Sequence of protein 1:
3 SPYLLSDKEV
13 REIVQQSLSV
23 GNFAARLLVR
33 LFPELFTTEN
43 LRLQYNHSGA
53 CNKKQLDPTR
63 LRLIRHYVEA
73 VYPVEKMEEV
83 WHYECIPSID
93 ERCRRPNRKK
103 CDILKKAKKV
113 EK

Interface contacts:
Residue C87 in protein 1 interacts with residue V70 in protein 2 (closest heavy-atom distance 3.8 Å).
Residue W83 in protein 1 contacts residue R67 in protein 2 (closest heavy-atom distance 3.3 Å).
Residue C95 in protein 1 is in contact with residue L30 in protein 2 (closest heavy-atom distance 3.7 Å).
Residue E86 in protein 1 interacts with residue V22 in protein 2 (closest heavy-atom distance 3.2 Å).
Residue K55 in protein 1 is in contact with residue R96 in protein 2 (closest heavy-atom distance 3.9 Å).
Residue R97 in protein 1 contacts residue R44 in protein 2 (closest heavy-atom distance 2.7 Å).
Residue L30 in protein 1 is in contact with residue C95 in protein 2 (closest heavy-atom distance 3.6 Å).
Residue M79 in protein 1 contacts residue Y74 in protein 2 (closest heavy-atom distance 3.8 Å).
Residue C95 in protein 1 is in contact with residue L45 in protein 2 (closest heavy-atom distance 3.5 Å).
Residue R96 in protein 1 contacts residue K55 in protein 2 (closest heavy-atom distance 3.6 Å).
Residue D92 in protein 1 interacts with residue H49 in protein 2 (closest heavy-atom distance 2.8 Å).
Residue I91 in protein 1 interacts with residue L30 in protein 2 (closest heavy-atom distance 3.6 Å).
Residue R44 in protein 1 is in contact with residue C95 in protein 2 (closest heavy-atom distance 3.0 Å).
Residue L63 in protein 1 contacts residue W83 in protein 2 (closest heavy-atom distance 3.7 Å).
Residue V22 in protein 1 contacts residue E86 in protein 2 (closest heavy-atom distance 3.3 Å).
Residue H49 in protein 1 contacts residue D92 in protein 2 (closest heavy-atom distance 2.7 Å).
Residue I91 in protein 1 is in contact with residue L63 in protein 2 (closest heavy-atom distance 3.8 Å).
Residue S90 in protein 1 is in contact with residue G23 in protein 2 (closest heavy-atom distance 3.5 Å).
Residue R44 in protein 1 contacts residue R97 in protein 2 (closest heavy-atom distance 2.7 Å).
Residue R44 in protein 1 is in contact with residue R94 in protein 2 (closest heavy-atom distance 3.1 Å).
Residue G23 in protein 1 is in contact with residue S90 in protein 2 (closest heavy-atom distance 3.5 Å).
Residue Y74 in protein 1 is in contact with residue M79 in protein 2 (closest heavy-atom distance 3.4 Å).
Residue N48 in protein 1 is in contact with residue D92 in protein 2 (closest heavy-atom distance 3.1 Å).
Residue N42 in protein 1 is in contact with residue N99 in protein 2 (closest heavy-atom distance 3.1 Å).
Residue I91 in protein 1 interacts with residue L58 in protein 2 (closest heavy-atom distance 3.8 Å).
Residue P75 in protein 1 contacts residue E77 in protein 2 (closest heavy-atom distance 3.9 Å).
Residue V22 in protein 1 interacts with residue C87 in protein 2 (closest heavy-atom distance 3.6 Å).
Residue C95 in protein 1 interacts with residue R44 in protein 2 (closest heavy-atom distance 3.0 Å).
Residue C87 in protein 1 is in contact with residue V22 in protein 2 (closest heavy-atom distance 3.8 Å).
Residue M79 in protein 1 contacts residue P75 in protein 2 (closest heavy-atom distance 3.8 Å).
Residue M79 in protein 1 is in contact with residue V76 in protein 2 (closest heavy-atom distance 3.4 Å).
Residue V70 in protein 1 is in contact with residue M79 in protein 2 (closest heavy-atom distance 3.4 Å).
Residue E80 in protein 1 contacts residue R67 in protein 2 (closest heavy-atom distance 2.8 Å).
Residue F38 in protein 1 contacts residue R94 in protein 2 (closest heavy-atom distance 3.6 Å).
Residue V70 in protein 1 contacts residue C87 in protein 2 (closest heavy-atom distance 3.6 Å).
Residue C95 in protein 1 contacts residue Y47 in protein 2 (closest heavy-atom distance 3.4 Å).
Residue I66 in protein 1 is in contact with residue W83 in protein 2 (closest heavy-atom distance 3.9 Å).
Residue R67 in protein 1 is in contact with residue W83 in protein 2 (closest heavy-atom distance 3.4 Å).
Residue H49 in protein 1 is in contact with residue I88 in protein 2 (closest heavy-atom distance 3.3 Å).
Residue C87 in protein 1 interacts with residue A26 in protein 2 (closest heavy-atom distance 3.6 Å).
Residue L58 in protein 1 is in contact with residue I91 in protein 2 (closest heavy-atom distance 3.6 Å).
Residue D92 in protein 1 is in contact with residue N48 in protein 2 (closest heavy-atom distance 3.3 Å).
Residue V22 in protein 1 interacts with residue M79 in protein 2 (closest heavy-atom distance 3.5 Å).
Residue N99 in protein 1 is in contact with residue R44 in protein 2 (closest heavy-atom distance 3.1 Å).
Residue R94 in protein 1 is in contact with residue R44 in protein 2 (closest heavy-atom distance 3.3 Å).
Residue R44 in protein 1 interacts with residue N99 in protein 2 (closest heavy-atom distance 3.7 Å).
Residue M79 in protein 1 is in contact with residue E71 in protein 2 (closest heavy-atom distance 3.6 Å).
Residue R94 in protein 1 contacts residue F38 in protein 2 (closest heavy-atom distance 3.3 Å).
Residue I88 in protein 1 contacts residue H49 in protein 2 (closest heavy-atom distance 3.4 Å).
Residue L45 in protein 1 interacts with residue R96 in protein 2 (closest heavy-atom distance 3.7 Å).
Residue L45 in protein 1 interacts with residue C95 in protein 2 (closest heavy-atom distance 3.4 Å).
Residue V22 in protein 1 interacts with residue V82 in protein 2 (closest heavy-atom distance 3.5 Å).
Residue A26 in protein 1 interacts with residue C87 in protein 2 (closest heavy-atom distance 3.8 Å).
Residue L30 in protein 1 is in contact with residue I91 in protein 2 (closest heavy-atom distance 3.6 Å).
Residue P75 in protein 1 contacts residue V76 in protein 2 (closest heavy-atom distance 3.7 Å).
Residue N99 in protein 1 interacts with residue N42 in protein 2 (closest heavy-atom distance 3.2 Å).
Residue P75 in protein 1 is in contact with residue M79 in protein 2 (closest heavy-atom distance 3.4 Å).
Residue L63 in protein 1 is in contact with residue I91 in protein 2 (closest heavy-atom distance 3.6 Å).
Residue E71 in protein 1 contacts residue W83 in protein 2 (closest heavy-atom distance 3.4 Å).
Residue Y47 in protein 1 interacts with residue C95 in protein 2 (closest heavy-atom distance 3.5 Å).

These two protein chains interact to form a complex.

Sequence of protein 2:
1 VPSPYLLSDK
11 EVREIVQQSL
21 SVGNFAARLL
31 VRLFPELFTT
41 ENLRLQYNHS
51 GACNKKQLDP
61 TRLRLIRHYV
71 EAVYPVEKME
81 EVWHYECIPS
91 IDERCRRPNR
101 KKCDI